Sequence of chain A:
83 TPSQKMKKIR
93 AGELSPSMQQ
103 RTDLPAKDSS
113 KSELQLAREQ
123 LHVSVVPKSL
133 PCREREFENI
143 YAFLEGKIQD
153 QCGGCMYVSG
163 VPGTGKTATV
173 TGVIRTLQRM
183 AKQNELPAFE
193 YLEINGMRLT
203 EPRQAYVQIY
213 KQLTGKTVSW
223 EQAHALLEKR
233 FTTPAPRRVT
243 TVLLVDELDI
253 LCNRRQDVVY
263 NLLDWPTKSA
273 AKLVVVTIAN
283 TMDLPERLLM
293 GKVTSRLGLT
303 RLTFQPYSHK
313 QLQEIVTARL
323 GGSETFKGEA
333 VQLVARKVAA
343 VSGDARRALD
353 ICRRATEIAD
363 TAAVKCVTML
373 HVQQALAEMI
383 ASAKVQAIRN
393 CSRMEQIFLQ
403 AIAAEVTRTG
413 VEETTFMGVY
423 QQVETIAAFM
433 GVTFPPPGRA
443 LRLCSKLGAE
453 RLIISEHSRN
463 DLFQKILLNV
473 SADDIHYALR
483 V

Sequence of chain B:
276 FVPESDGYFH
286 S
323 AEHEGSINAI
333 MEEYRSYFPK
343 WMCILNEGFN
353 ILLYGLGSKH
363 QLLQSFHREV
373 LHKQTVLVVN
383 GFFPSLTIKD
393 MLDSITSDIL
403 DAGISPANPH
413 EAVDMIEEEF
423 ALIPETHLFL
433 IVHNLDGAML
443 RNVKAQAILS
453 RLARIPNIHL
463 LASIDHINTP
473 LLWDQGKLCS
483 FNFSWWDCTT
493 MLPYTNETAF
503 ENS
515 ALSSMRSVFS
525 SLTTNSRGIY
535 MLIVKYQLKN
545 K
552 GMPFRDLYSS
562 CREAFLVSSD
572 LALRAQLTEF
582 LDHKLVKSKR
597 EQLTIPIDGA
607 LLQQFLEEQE

These two protein chains interact to form a complex.

Contacts between the two chains:
Residue R289 in chain A is in contact with residue L572 in chain B (closest heavy-atom distance 3.9 Å).
Residue E288 in chain A contacts residue L572 in chain B (closest heavy-atom distance 3.7 Å).
Residue D285 in chain A contacts residue L572 in chain B (closest heavy-atom distance 3.7 Å).